Contacts between the two chains:
Residue R43 in protein 2 is in contact with residue P79 in protein 1 (closest heavy-atom distance 3.4 Å).
Residue L64 in protein 2 is in contact with residue L61 in protein 1 (closest heavy-atom distance 3.6 Å).
Residue R47 in protein 2 is in contact with residue L74 in protein 1 (closest heavy-atom distance 3.0 Å).
Residue R43 in protein 2 is in contact with residue A78 in protein 1 (closest heavy-atom distance 3.7 Å).
Residue L71 in protein 2 contacts residue L57 in protein 1 (closest heavy-atom distance 4.6 Å).
Residue L71 in protein 2 contacts residue A53 in protein 1 (closest heavy-atom distance 4.6 Å).
Residue D58 in protein 2 is in contact with residue R68 in protein 1 (closest heavy-atom distance 3.9 Å).
Residue R68 in protein 2 contacts residue L57 in protein 1 (closest heavy-atom distance 4.0 Å).
Residue R68 in protein 2 is in contact with residue L61 in protein 1 (closest heavy-atom distance 4.4 Å).
Residue L74 in protein 2 interacts with residue R47 in protein 1 (closest heavy-atom distance 2.9 Å).
Residue L57 in protein 2 contacts residue R68 in protein 1 (closest heavy-atom distance 3.6 Å).
Residue R43 in protein 2 is in contact with residue A77 in protein 1 (closest heavy-atom distance 3.1 Å).
Residue S65 in protein 2 contacts residue L61 in protein 1 (closest heavy-atom distance 3.9 Å).
Residue L61 in protein 2 is in contact with residue L61 in protein 1 (closest heavy-atom distance 3.8 Å).
Residue V50 in protein 2 interacts with residue A75 in protein 1 (closest heavy-atom distance 4.1 Å).
Residue A54 in protein 2 interacts with residue L71 in protein 1 (closest heavy-atom distance 4.0 Å).
Residue A54 in protein 2 interacts with residue A72 in protein 1 (closest heavy-atom distance 3.9 Å).
Residue R68 in protein 2 interacts with residue D58 in protein 1 (closest heavy-atom distance 3.2 Å).
Residue L74 in protein 2 contacts residue V50 in protein 1 (closest heavy-atom distance 4.5 Å).
Residue V50 in protein 2 is in contact with residue L74 in protein 1 (closest heavy-atom distance 4.6 Å).
Residue R47 in protein 2 contacts residue A75 in protein 1 (closest heavy-atom distance 3.4 Å).
Residue A75 in protein 2 contacts residue G51 in protein 1 (closest heavy-atom distance 3.4 Å).
Residue A75 in protein 2 contacts residue R47 in protein 1 (closest heavy-atom distance 3.3 Å).
Residue A78 in protein 2 contacts residue R43 in protein 1 (closest heavy-atom distance 3.7 Å).
Residue L57 in protein 2 is in contact with residue L71 in protein 1 (closest heavy-atom distance 4.7 Å).
Residue L71 in protein 2 contacts residue A54 in protein 1 (closest heavy-atom distance 4.4 Å).
Residue V50 in protein 2 interacts with residue L71 in protein 1 (closest heavy-atom distance 3.4 Å).
Residue A54 in protein 2 contacts residue R68 in protein 1 (closest heavy-atom distance 3.3 Å).
Residue L57 in protein 2 is in contact with residue L64 in protein 1 (closest heavy-atom distance 4.3 Å).
Residue G51 in protein 2 contacts residue A75 in protein 1 (closest heavy-atom distance 3.4 Å).
Residue L57 in protein 2 interacts with residue L67 in protein 1 (closest heavy-atom distance 4.0 Å).
Residue A72 in protein 2 is in contact with residue A54 in protein 1 (closest heavy-atom distance 4.1 Å).
Residue R68 in protein 2 is in contact with residue A54 in protein 1 (closest heavy-atom distance 3.4 Å).
Residue L61 in protein 2 is in contact with residue L64 in protein 1 (closest heavy-atom distance 3.5 Å).
Residue L71 in protein 2 interacts with residue V50 in protein 1 (closest heavy-atom distance 3.5 Å).
Residue A77 in protein 2 interacts with residue R43 in protein 1 (closest heavy-atom distance 3.1 Å).
Residue A77 in protein 2 is in contact with residue R47 in protein 1 (closest heavy-atom distance 4.0 Å).
Residue R47 in protein 2 contacts residue A77 in protein 1 (closest heavy-atom distance 4.6 Å).
Residue L61 in protein 2 interacts with residue S65 in protein 1 (closest heavy-atom distance 3.7 Å).
Residue Q55 in protein 2 interacts with residue R68 in protein 1 (closest heavy-atom distance 4.8 Å).
Residue L61 in protein 2 contacts residue R68 in protein 1 (closest heavy-atom distance 4.3 Å).
Residue A75 in protein 2 interacts with residue V50 in protein 1 (closest heavy-atom distance 4.2 Å).

Sequence of protein 2:
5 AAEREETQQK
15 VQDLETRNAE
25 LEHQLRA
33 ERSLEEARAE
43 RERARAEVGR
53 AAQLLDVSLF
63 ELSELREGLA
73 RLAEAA

These two protein chains interact to form a complex.

Sequence of protein 1:
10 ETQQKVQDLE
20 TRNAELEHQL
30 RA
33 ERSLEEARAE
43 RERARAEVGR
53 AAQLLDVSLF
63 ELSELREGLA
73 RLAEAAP